Interface contacts:
Residue Y85 in the second protein contacts residue F10 in the first protein (closest heavy-atom distance 2.6 Å).
Residue Y160 in the second protein is in contact with residue Y2 in the first protein (closest heavy-atom distance 3.6 Å).
Residue A25 in the second protein interacts with residue Y2 in the first protein (closest heavy-atom distance 3.8 Å).
Residue D167 in the second protein is in contact with residue N1 in the first protein (closest heavy-atom distance 4.9 Å).
Residue I81 in the second protein is in contact with residue R9 in the first protein (closest heavy-atom distance 3.5 Å).
Residue Y172 in the second protein contacts residue N1 in the first protein (closest heavy-atom distance 2.7 Å).
Residue Y160 in the second protein contacts residue P4 in the first protein (closest heavy-atom distance 3.6 Å).
Residue T74 in the second protein is in contact with residue T8 in the first protein (closest heavy-atom distance 4.7 Å).
Residue K67 in the second protein interacts with residue T3 in the first protein (closest heavy-atom distance 3.6 Å).
Residue E64 in the second protein interacts with residue Y2 in the first protein (closest heavy-atom distance 2.8 Å).
Residue Y117 in the second protein contacts residue F10 in the first protein (closest heavy-atom distance 3.7 Å).
Residue E77 in the second protein is in contact with residue R9 in the first protein (closest heavy-atom distance 4.6 Å).
Residue K147 in the second protein interacts with residue R9 in the first protein (closest heavy-atom distance 4.4 Å).
Residue F34 in the second protein interacts with residue N1 in the first protein (closest heavy-atom distance 4.9 Å).
Residue H71 in the second protein is in contact with residue Y2 in the first protein (closest heavy-atom distance 2.5 Å).
Residue R171 in the second protein interacts with residue N1 in the first protein (closest heavy-atom distance 2.7 Å).
Residue N78 in the second protein contacts residue R9 in the first protein (closest heavy-atom distance 3.4 Å).
Residue E64 in the second protein contacts residue N1 in the first protein (closest heavy-atom distance 3.2 Å).
Residue G168 in the second protein interacts with residue N1 in the first protein (closest heavy-atom distance 3.3 Å).
Residue A151 in the second protein contacts residue T8 in the first protein (closest heavy-atom distance 4.3 Å).
Residue F100 in the second protein is in contact with residue Y2 in the first protein (closest heavy-atom distance 3.6 Å).
Residue M46 in the second protein interacts with residue Y2 in the first protein (closest heavy-atom distance 3.7 Å).
Residue K147 in the second protein interacts with residue F10 in the first protein (closest heavy-atom distance 2.8 Å).
Residue I143 in the second protein interacts with residue F10 in the first protein (closest heavy-atom distance 4.5 Å).
Residue Q156 in the second protein is in contact with residue P6 in the first protein (closest heavy-atom distance 3.9 Å).
Residue W148 in the second protein is in contact with residue F10 in the first protein (closest heavy-atom distance 3.8 Å).
Residue Y8 in the second protein interacts with residue Y2 in the first protein (closest heavy-atom distance 3.5 Å).
Residue I125 in the second protein contacts residue F10 in the first protein (closest heavy-atom distance 5.0 Å).
Residue Y60 in the second protein is in contact with residue N1 in the first protein (closest heavy-atom distance 3.5 Å).
Residue K67 in the second protein interacts with residue P4 in the first protein (closest heavy-atom distance 3.7 Å).
Residue V153 in the second protein is in contact with residue T8 in the first protein (closest heavy-atom distance 3.9 Å).
Residue T144 in the second protein is in contact with residue R9 in the first protein (closest heavy-atom distance 4.7 Å).
Residue N78 in the second protein contacts residue T8 in the first protein (closest heavy-atom distance 4.8 Å).
Residue Y8 in the second protein interacts with residue N1 in the first protein (closest heavy-atom distance 3.2 Å).
Residue M6 in the second protein is in contact with residue N1 in the first protein (closest heavy-atom distance 3.7 Å).
Residue Q157 in the second protein is in contact with residue T3 in the first protein (closest heavy-atom distance 3.0 Å).
Residue A82 in the second protein is in contact with residue F10 in the first protein (closest heavy-atom distance 4.7 Å).
Residue K67 in the second protein interacts with residue N1 in the first protein (closest heavy-atom distance 4.1 Å).
Residue F100 in the second protein interacts with residue N1 in the first protein (closest heavy-atom distance 4.7 Å).
Residue Y160 in the second protein contacts residue N1 in the first protein (closest heavy-atom distance 2.6 Å).
Residue N78 in the second protein interacts with residue F10 in the first protein (closest heavy-atom distance 2.9 Å).
Residue V68 in the second protein interacts with residue Y2 in the first protein (closest heavy-atom distance 3.6 Å).
Residue T74 in the second protein interacts with residue R9 in the first protein (closest heavy-atom distance 5.0 Å).
Residue Q157 in the second protein interacts with residue P4 in the first protein (closest heavy-atom distance 4.6 Å).
Residue S10 in the second protein interacts with residue Y2 in the first protein (closest heavy-atom distance 4.3 Å).
Residue Y160 in the second protein is in contact with residue T3 in the first protein (closest heavy-atom distance 3.7 Å).
Residue T74 in the second protein contacts residue G7 in the first protein (closest heavy-atom distance 4.4 Å).
Residue F23 in the second protein interacts with residue Y2 in the first protein (closest heavy-atom distance 4.0 Å).
Residue F100 in the second protein is in contact with residue T3 in the first protein (closest heavy-atom distance 3.4 Å).
Residue L96 in the second protein interacts with residue F10 in the first protein (closest heavy-atom distance 3.8 Å).
Residue W148 in the second protein interacts with residue T8 in the first protein (closest heavy-atom distance 3.4 Å).
Residue W148 in the second protein is in contact with residue R9 in the first protein (closest heavy-atom distance 3.0 Å).
Residue T164 in the second protein interacts with residue N1 in the first protein (closest heavy-atom distance 3.7 Å).
Residue I81 in the second protein interacts with residue F10 in the first protein (closest heavy-atom distance 3.6 Å).
Residue Y124 in the second protein is in contact with residue F10 in the first protein (closest heavy-atom distance 3.5 Å).
Residue K67 in the second protein contacts residue Y2 in the first protein (closest heavy-atom distance 2.8 Å).
Residue T144 in the second protein contacts residue F10 in the first protein (closest heavy-atom distance 2.7 Å).

Sequence of the first protein:
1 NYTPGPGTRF

The following describes two proteins that form a bound complex.

Sequence of the second protein:
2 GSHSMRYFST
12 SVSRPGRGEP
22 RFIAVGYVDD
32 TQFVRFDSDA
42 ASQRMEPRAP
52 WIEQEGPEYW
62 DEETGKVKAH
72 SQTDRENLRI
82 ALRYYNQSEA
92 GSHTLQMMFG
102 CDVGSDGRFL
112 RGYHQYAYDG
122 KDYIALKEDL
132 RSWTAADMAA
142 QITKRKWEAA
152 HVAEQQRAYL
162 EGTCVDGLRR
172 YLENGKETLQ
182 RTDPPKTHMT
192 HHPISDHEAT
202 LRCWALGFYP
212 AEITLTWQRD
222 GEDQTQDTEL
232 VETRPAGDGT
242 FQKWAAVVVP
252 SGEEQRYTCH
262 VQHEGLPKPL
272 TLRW